The following describes two proteins that form a bound complex.

Residue-level contacts at the interface:
Residue L22 in protein 2 interacts with residue V254 in protein 1 (closest heavy-atom distance 3.9 Å).
Residue T28 in protein 2 interacts with residue R252 in protein 1 (closest heavy-atom distance 4.2 Å).
Residue N25 in protein 2 contacts residue N248 in protein 1 (closest heavy-atom distance 3.3 Å).
Residue M1 in protein 2 is in contact with residue E196 in protein 1 (closest heavy-atom distance 2.9 Å).
Residue W33 in protein 2 interacts with residue H13 in protein 1 (closest heavy-atom distance 4.2 Å).
Residue R24 in protein 2 interacts with residue K245 in protein 1 (closest heavy-atom distance 3.7 Å).
Residue T15 in protein 2 contacts residue H13 in protein 1 (closest heavy-atom distance 3.8 Å).
Residue M18 in protein 2 contacts residue T12 in protein 1 (closest heavy-atom distance 3.9 Å).
Residue P20 in protein 2 contacts residue T253 in protein 1 (closest heavy-atom distance 3.2 Å).
Residue H270 in protein 2 is in contact with residue E5 in protein 1 (closest heavy-atom distance 2.8 Å).
Residue G275 in protein 2 is in contact with residue E10 in protein 1 (closest heavy-atom distance 4.5 Å).
Residue M1 in protein 2 is in contact with residue T253 in protein 1 (closest heavy-atom distance 3.7 Å).
Residue L22 in protein 2 contacts residue L249 in protein 1 (closest heavy-atom distance 3.3 Å).
Residue R238 in protein 2 interacts with residue E5 in protein 1 (closest heavy-atom distance 3.7 Å).
Residue R238 in protein 2 contacts residue K3 in protein 1 (closest heavy-atom distance 3.9 Å).
Residue P20 in protein 2 contacts residue L8 in protein 1 (closest heavy-atom distance 3.5 Å).
Residue Y5 in protein 2 is in contact with residue T15 in protein 1 (closest heavy-atom distance 2.7 Å).
Residue I2 in protein 2 is in contact with residue P17 in protein 1 (closest heavy-atom distance 3.6 Å).
Residue P20 in protein 2 contacts residue E196 in protein 1 (closest heavy-atom distance 3.5 Å).
Residue Q31 in protein 2 is in contact with residue V9 in protein 1 (closest heavy-atom distance 4.0 Å).
Residue S19 in protein 2 interacts with residue L8 in protein 1 (closest heavy-atom distance 3.9 Å).
Residue N3 in protein 2 is in contact with residue E196 in protein 1 (closest heavy-atom distance 4.1 Å).
Residue K21 in protein 2 interacts with residue T253 in protein 1 (closest heavy-atom distance 3.1 Å).
Residue K21 in protein 2 is in contact with residue D250 in protein 1 (closest heavy-atom distance 3.1 Å).
Residue N23 in protein 2 interacts with residue N248 in protein 1 (closest heavy-atom distance 3.6 Å).
Residue M1 in protein 2 contacts residue R252 in protein 1 (closest heavy-atom distance 3.8 Å).
Residue L22 in protein 2 is in contact with residue F132 in protein 1 (closest heavy-atom distance 4.2 Å).
Residue Y277 in protein 2 contacts residue E10 in protein 1 (closest heavy-atom distance 2.6 Å).
Residue N271 in protein 2 contacts residue S7 in protein 1 (closest heavy-atom distance 3.1 Å).
Residue M1 in protein 2 interacts with residue K24 in protein 1 (closest heavy-atom distance 4.0 Å).
Residue M18 in protein 2 contacts residue R252 in protein 1 (closest heavy-atom distance 4.3 Å).
Residue Y5 in protein 2 is in contact with residue H13 in protein 1 (closest heavy-atom distance 3.1 Å).
Residue I274 in protein 2 is in contact with residue E5 in protein 1 (closest heavy-atom distance 3.7 Å).
Residue N3 in protein 2 is in contact with residue T12 in protein 1 (closest heavy-atom distance 2.8 Å).
Residue N3 in protein 2 interacts with residue P17 in protein 1 (closest heavy-atom distance 3.6 Å).
Residue M1 in protein 2 interacts with residue T12 in protein 1 (closest heavy-atom distance 3.0 Å).
Residue N3 in protein 2 is in contact with residue T15 in protein 1 (closest heavy-atom distance 3.3 Å).
Residue R24 in protein 2 contacts residue D250 in protein 1 (closest heavy-atom distance 3.9 Å).
Residue Y5 in protein 2 is in contact with residue P17 in protein 1 (closest heavy-atom distance 4.3 Å).
Residue S19 in protein 2 contacts residue T12 in protein 1 (closest heavy-atom distance 4.4 Å).
Residue L22 in protein 2 interacts with residue N248 in protein 1 (closest heavy-atom distance 3.7 Å).
Residue N23 in protein 2 interacts with residue D250 in protein 1 (closest heavy-atom distance 4.2 Å).
Residue A17 in protein 2 is in contact with residue T12 in protein 1 (closest heavy-atom distance 3.8 Å).
Residue L22 in protein 2 contacts residue I194 in protein 1 (closest heavy-atom distance 3.6 Å).
Residue M1 in protein 2 is in contact with residue L20 in protein 1 (closest heavy-atom distance 3.8 Å).
Residue S19 in protein 2 is in contact with residue V9 in protein 1 (closest heavy-atom distance 3.2 Å).
Residue L22 in protein 2 is in contact with residue T253 in protein 1 (closest heavy-atom distance 4.3 Å).
Residue T47 in protein 2 is in contact with residue R252 in protein 1 (closest heavy-atom distance 2.9 Å).
Residue Y5 in protein 2 contacts residue T12 in protein 1 (closest heavy-atom distance 3.5 Å).
Residue Y5 in protein 2 contacts residue Y14 in protein 1 (closest heavy-atom distance 3.7 Å).
Residue P20 in protein 2 is in contact with residue T12 in protein 1 (closest heavy-atom distance 3.7 Å).
Residue R238 in protein 2 interacts with residue S2 in protein 1 (closest heavy-atom distance 2.8 Å).
Residue K21 in protein 2 is in contact with residue L8 in protein 1 (closest heavy-atom distance 4.2 Å).
Residue R24 in protein 2 interacts with residue L249 in protein 1 (closest heavy-atom distance 3.8 Å).
Residue R24 in protein 2 contacts residue N248 in protein 1 (closest heavy-atom distance 3.0 Å).
Residue L22 in protein 2 contacts residue D250 in protein 1 (closest heavy-atom distance 2.9 Å).
Residue L22 in protein 2 is in contact with residue H151 in protein 1 (closest heavy-atom distance 4.3 Å).
Residue F29 in protein 2 contacts residue V9 in protein 1 (closest heavy-atom distance 4.2 Å).
Residue N271 in protein 2 interacts with residue V9 in protein 1 (closest heavy-atom distance 4.1 Å).
Residue K21 in protein 2 contacts residue R252 in protein 1 (closest heavy-atom distance 3.5 Å).

Sequence of protein 1:
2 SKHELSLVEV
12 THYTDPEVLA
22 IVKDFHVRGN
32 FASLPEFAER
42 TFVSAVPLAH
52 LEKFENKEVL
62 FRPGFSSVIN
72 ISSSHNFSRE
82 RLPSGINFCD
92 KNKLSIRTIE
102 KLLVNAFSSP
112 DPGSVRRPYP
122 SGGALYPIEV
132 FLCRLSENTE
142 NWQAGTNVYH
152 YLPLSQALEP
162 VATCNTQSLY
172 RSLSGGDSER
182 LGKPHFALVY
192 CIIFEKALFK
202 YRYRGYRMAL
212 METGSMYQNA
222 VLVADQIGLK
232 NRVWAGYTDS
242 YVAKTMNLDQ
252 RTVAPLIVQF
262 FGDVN

Sequence of protein 2:
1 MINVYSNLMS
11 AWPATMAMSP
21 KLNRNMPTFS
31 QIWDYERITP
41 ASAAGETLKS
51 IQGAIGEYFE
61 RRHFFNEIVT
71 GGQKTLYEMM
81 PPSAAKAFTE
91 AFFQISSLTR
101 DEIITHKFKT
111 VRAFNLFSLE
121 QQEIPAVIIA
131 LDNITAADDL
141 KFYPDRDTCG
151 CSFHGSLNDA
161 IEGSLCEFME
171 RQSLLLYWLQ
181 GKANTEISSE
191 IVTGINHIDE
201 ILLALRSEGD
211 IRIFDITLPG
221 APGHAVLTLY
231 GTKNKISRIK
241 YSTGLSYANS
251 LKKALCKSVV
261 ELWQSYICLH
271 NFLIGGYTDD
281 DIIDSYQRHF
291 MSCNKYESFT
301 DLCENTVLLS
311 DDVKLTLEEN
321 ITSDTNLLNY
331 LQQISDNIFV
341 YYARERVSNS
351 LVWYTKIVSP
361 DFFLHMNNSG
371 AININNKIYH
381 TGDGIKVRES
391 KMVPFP